Sequence of the second protein:
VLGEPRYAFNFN

Sequence of the first protein:
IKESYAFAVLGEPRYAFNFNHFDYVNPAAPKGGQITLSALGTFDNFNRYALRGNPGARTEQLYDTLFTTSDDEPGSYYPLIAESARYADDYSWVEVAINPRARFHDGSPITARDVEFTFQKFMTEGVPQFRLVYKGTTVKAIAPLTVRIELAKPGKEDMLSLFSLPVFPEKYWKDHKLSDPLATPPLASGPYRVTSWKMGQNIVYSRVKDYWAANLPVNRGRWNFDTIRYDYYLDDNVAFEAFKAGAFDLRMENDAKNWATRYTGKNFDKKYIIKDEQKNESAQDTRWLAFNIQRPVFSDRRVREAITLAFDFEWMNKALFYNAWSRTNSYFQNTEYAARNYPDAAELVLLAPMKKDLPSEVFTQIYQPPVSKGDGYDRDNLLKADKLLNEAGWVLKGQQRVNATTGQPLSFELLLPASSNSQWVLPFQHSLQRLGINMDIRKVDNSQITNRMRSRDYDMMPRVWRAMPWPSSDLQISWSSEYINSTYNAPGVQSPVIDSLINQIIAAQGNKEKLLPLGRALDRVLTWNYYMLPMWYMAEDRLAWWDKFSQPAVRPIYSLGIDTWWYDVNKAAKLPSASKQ

These two protein chains interact to form a complex.

Contacts between the two chains:
Residue S163 in the first protein interacts with residue R6 in the second protein (closest heavy-atom distance 3.8 Å).
Residue R468 in the first protein interacts with residue E4 in the second protein (closest heavy-atom distance 3.2 Å).
Residue F132 in the first protein is in contact with residue Y7 in the second protein (closest heavy-atom distance 4.0 Å).
Residue R465 in the first protein contacts residue N10 in the second protein (closest heavy-atom distance 2.9 Å).
Residue Y490 in the first protein interacts with residue P5 in the second protein (closest heavy-atom distance 3.6 Å).
Residue Y490 in the first protein contacts residue A8 in the second protein (closest heavy-atom distance 2.8 Å).
Residue L167 in the first protein is in contact with residue Y7 in the second protein (closest heavy-atom distance 3.1 Å).
Residue F124 in the first protein is in contact with residue Y7 in the second protein (closest heavy-atom distance 3.6 Å).
Residue Q131 in the first protein interacts with residue R6 in the second protein (closest heavy-atom distance 3.7 Å).
Residue A52 in the first protein is in contact with residue F9 in the second protein (closest heavy-atom distance 4.1 Å).
Residue T489 in the first protein is in contact with residue N10 in the second protein (closest heavy-atom distance 2.8 Å).
Residue V135 in the first protein contacts residue R6 in the second protein (closest heavy-atom distance 3.3 Å).
Residue V129 in the first protein is in contact with residue Y7 in the second protein (closest heavy-atom distance 3.6 Å).
Residue V11 in the first protein is in contact with residue L2 in the second protein (closest heavy-atom distance 3.7 Å).
Residue V129 in the first protein contacts residue R6 in the second protein (closest heavy-atom distance 3.4 Å).
Residue D160 in the first protein interacts with residue R6 in the second protein (closest heavy-atom distance 2.7 Å).
Residue V129 in the first protein interacts with residue F9 in the second protein (closest heavy-atom distance 3.6 Å).
Residue Y490 in the first protein interacts with residue F9 in the second protein (closest heavy-atom distance 3.3 Å).
Residue R456 in the first protein is in contact with residue F9 in the second protein (closest heavy-atom distance 3.5 Å).
Residue S163 in the first protein interacts with residue L2 in the second protein (closest heavy-atom distance 3.4 Å).
Residue M455 in the first protein contacts residue N12 in the second protein (closest heavy-atom distance 3.7 Å).
Residue D476 in the first protein interacts with residue P5 in the second protein (closest heavy-atom distance 3.9 Å).
Residue D476 in the first protein interacts with residue L2 in the second protein (closest heavy-atom distance 3.6 Å).
Residue E159 in the first protein contacts residue L2 in the second protein (closest heavy-atom distance 4.0 Å).
Residue D476 in the first protein is in contact with residue R6 in the second protein (closest heavy-atom distance 2.9 Å).
Residue R456 in the first protein is in contact with residue N10 in the second protein (closest heavy-atom distance 2.9 Å).
Residue S163 in the first protein is in contact with residue Y7 in the second protein (closest heavy-atom distance 2.1 Å).
Residue Y79 in the first protein interacts with residue L2 in the second protein (closest heavy-atom distance 3.1 Å).
Residue D476 in the first protein contacts residue G3 in the second protein (closest heavy-atom distance 2.7 Å).
Residue S166 in the first protein is in contact with residue V1 in the second protein (closest heavy-atom distance 3.5 Å).
Residue P130 in the first protein is in contact with residue F9 in the second protein (closest heavy-atom distance 3.7 Å).
Residue R50 in the first protein is in contact with residue F9 in the second protein (closest heavy-atom distance 2.9 Å).
Residue Q131 in the first protein contacts residue P5 in the second protein (closest heavy-atom distance 2.9 Å).
Residue T71 in the first protein interacts with residue V1 in the second protein (closest heavy-atom distance 4.2 Å).
Residue N448 in the first protein is in contact with residue N12 in the second protein (closest heavy-atom distance 3.6 Å).
Residue S475 in the first protein interacts with residue R6 in the second protein (closest heavy-atom distance 2.9 Å).
Residue Q478 in the first protein interacts with residue R6 in the second protein (closest heavy-atom distance 3.7 Å).
Residue Q131 in the first protein interacts with residue A8 in the second protein (closest heavy-atom distance 3.5 Å).
Residue M455 in the first protein is in contact with residue F11 in the second protein (closest heavy-atom distance 4.1 Å).
Residue S163 in the first protein interacts with residue G3 in the second protein (closest heavy-atom distance 3.7 Å).
Residue T489 in the first protein is in contact with residue F9 in the second protein (closest heavy-atom distance 3.5 Å).
Residue Y51 in the first protein is in contact with residue Y7 in the second protein (closest heavy-atom distance 3.6 Å).
Residue F132 in the first protein interacts with residue R6 in the second protein (closest heavy-atom distance 3.3 Å).
Residue V129 in the first protein interacts with residue A8 in the second protein (closest heavy-atom distance 3.7 Å).
Residue S488 in the first protein interacts with residue F9 in the second protein (closest heavy-atom distance 3.5 Å).
Residue Y490 in the first protein interacts with residue N10 in the second protein (closest heavy-atom distance 3.3 Å).
Residue I479 in the first protein interacts with residue P5 in the second protein (closest heavy-atom distance 3.7 Å).
Residue P57 in the first protein is in contact with residue F11 in the second protein (closest heavy-atom distance 3.2 Å).
Residue Y136 in the first protein interacts with residue R6 in the second protein (closest heavy-atom distance 3.2 Å).
Residue S166 in the first protein is in contact with residue Y7 in the second protein (closest heavy-atom distance 3.3 Å).
Residue N56 in the first protein is in contact with residue F11 in the second protein (closest heavy-atom distance 3.8 Å).
Residue L164 in the first protein contacts residue Y7 in the second protein (closest heavy-atom distance 4.0 Å).
Residue T452 in the first protein contacts residue F11 in the second protein (closest heavy-atom distance 3.3 Å).
Residue Q131 in the first protein contacts residue F9 in the second protein (closest heavy-atom distance 3.7 Å).
Residue R50 in the first protein interacts with residue F11 in the second protein (closest heavy-atom distance 3.9 Å).
Residue R456 in the first protein interacts with residue F11 in the second protein (closest heavy-atom distance 4.2 Å).
Residue S166 in the first protein interacts with residue L2 in the second protein (closest heavy-atom distance 4.0 Å).
Residue S474 in the first protein is in contact with residue L2 in the second protein (closest heavy-atom distance 3.1 Å).
Residue L53 in the first protein is in contact with residue F9 in the second protein (closest heavy-atom distance 3.4 Å).
Residue R50 in the first protein is in contact with residue A8 in the second protein (closest heavy-atom distance 3.5 Å).